Interface contacts:
Residue R354 in the second protein interacts with residue S3 in the first protein (closest heavy-atom distance 3.9 Å).
Residue M355 in the second protein contacts residue S3 in the first protein (closest heavy-atom distance 5.0 Å).
Residue N353 in the second protein is in contact with residue S3 in the first protein (closest heavy-atom distance 4.8 Å).
Residue T315 in the second protein contacts residue E15 in the first protein (closest heavy-atom distance 3.4 Å).
Residue Q14 in the second protein contacts residue Q4 in the first protein (closest heavy-atom distance 4.0 Å).

Sequence of the first protein:
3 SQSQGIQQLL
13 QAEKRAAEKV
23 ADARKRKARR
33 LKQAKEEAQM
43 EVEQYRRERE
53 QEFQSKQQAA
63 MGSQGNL

These two protein chains interact to form a complex.

Sequence of the second protein:
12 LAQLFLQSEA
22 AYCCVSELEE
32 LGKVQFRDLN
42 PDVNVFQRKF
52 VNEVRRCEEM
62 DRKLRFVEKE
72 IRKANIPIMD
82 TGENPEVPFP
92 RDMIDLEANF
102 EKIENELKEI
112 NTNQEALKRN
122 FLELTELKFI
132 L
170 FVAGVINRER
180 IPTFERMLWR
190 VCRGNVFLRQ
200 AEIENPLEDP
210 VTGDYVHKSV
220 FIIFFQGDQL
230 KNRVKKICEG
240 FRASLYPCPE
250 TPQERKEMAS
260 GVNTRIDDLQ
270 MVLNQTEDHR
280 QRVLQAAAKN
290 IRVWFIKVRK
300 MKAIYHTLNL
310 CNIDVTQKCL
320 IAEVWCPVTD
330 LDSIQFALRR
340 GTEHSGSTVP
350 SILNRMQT